The following describes two proteins that form a bound complex.

Sequence of protein 2:
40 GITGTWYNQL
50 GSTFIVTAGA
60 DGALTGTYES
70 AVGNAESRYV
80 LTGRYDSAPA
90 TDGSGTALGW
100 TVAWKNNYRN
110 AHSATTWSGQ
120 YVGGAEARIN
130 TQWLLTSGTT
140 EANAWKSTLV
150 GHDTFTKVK

Sequence of protein 1:
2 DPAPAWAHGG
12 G

Interface contacts:
Residue L134 in protein 2 interacts with residue P3 in protein 1 (closest heavy-atom distance 4.0 Å).
Residue L134 in protein 2 contacts residue A4 in protein 1 (closest heavy-atom distance 3.8 Å).
Residue G150 in protein 2 interacts with residue G11 in protein 1 (closest heavy-atom distance 3.3 Å).
Residue W132 in protein 2 interacts with residue H9 in protein 1 (closest heavy-atom distance 3.7 Å).
Residue L134 in protein 2 is in contact with residue H9 in protein 1 (closest heavy-atom distance 3.8 Å).
Residue S69 in protein 2 contacts residue W7 in protein 1 (closest heavy-atom distance 3.6 Å).
Residue T114 in protein 2 is in contact with residue H9 in protein 1 (closest heavy-atom distance 2.7 Å).
Residue H151 in protein 2 interacts with residue G12 in protein 1 (closest heavy-atom distance 4.2 Å).
Residue W132 in protein 2 contacts residue G10 in protein 1 (closest heavy-atom distance 4.4 Å).
Residue S51 in protein 2 contacts residue A8 in protein 1 (closest heavy-atom distance 4.4 Å).
Residue G150 in protein 2 is in contact with residue G12 in protein 1 (closest heavy-atom distance 3.9 Å).
Residue N47 in protein 2 is in contact with residue W7 in protein 1 (closest heavy-atom distance 3.4 Å).
Residue A110 in protein 2 interacts with residue A4 in protein 1 (closest heavy-atom distance 4.2 Å).
Residue E68 in protein 2 interacts with residue W7 in protein 1 (closest heavy-atom distance 3.3 Å).
Residue S112 in protein 2 interacts with residue P3 in protein 1 (closest heavy-atom distance 2.8 Å).
Residue D152 in protein 2 contacts residue G11 in protein 1 (closest heavy-atom distance 4.6 Å).
Residue D152 in protein 2 contacts residue A8 in protein 1 (closest heavy-atom distance 4.2 Å).
Residue A110 in protein 2 contacts residue P3 in protein 1 (closest heavy-atom distance 3.5 Å).
Residue Y78 in protein 2 contacts residue P5 in protein 1 (closest heavy-atom distance 4.1 Å).
Residue D152 in protein 2 is in contact with residue G10 in protein 1 (closest heavy-atom distance 3.0 Å).
Residue L49 in protein 2 interacts with residue A6 in protein 1 (closest heavy-atom distance 4.6 Å).
Residue W116 in protein 2 contacts residue H9 in protein 1 (closest heavy-atom distance 4.6 Å).
Residue V149 in protein 2 interacts with residue G11 in protein 1 (closest heavy-atom distance 5.0 Å).
Residue S112 in protein 2 contacts residue A4 in protein 1 (closest heavy-atom distance 3.8 Å).
Residue S51 in protein 2 contacts residue W7 in protein 1 (closest heavy-atom distance 2.7 Å).
Residue S136 in protein 2 is in contact with residue P3 in protein 1 (closest heavy-atom distance 3.8 Å).
Residue L49 in protein 2 contacts residue G10 in protein 1 (closest heavy-atom distance 4.8 Å).
Residue Y67 in protein 2 is in contact with residue H9 in protein 1 (closest heavy-atom distance 4.8 Å).
Residue W132 in protein 2 is in contact with residue G12 in protein 1 (closest heavy-atom distance 4.7 Å).
Residue Y67 in protein 2 interacts with residue A8 in protein 1 (closest heavy-atom distance 3.2 Å).
Residue W103 in protein 2 contacts residue A4 in protein 1 (closest heavy-atom distance 3.5 Å).
Residue W103 in protein 2 contacts residue A8 in protein 1 (closest heavy-atom distance 3.3 Å).
Residue H151 in protein 2 is in contact with residue G11 in protein 1 (closest heavy-atom distance 2.9 Å).
Residue D152 in protein 2 contacts residue H9 in protein 1 (closest heavy-atom distance 4.1 Å).
Residue N47 in protein 2 interacts with residue A8 in protein 1 (closest heavy-atom distance 4.6 Å).
Residue W103 in protein 2 is in contact with residue P5 in protein 1 (closest heavy-atom distance 3.6 Å).
Residue N47 in protein 2 contacts residue G10 in protein 1 (closest heavy-atom distance 4.0 Å).
Residue Y78 in protein 2 interacts with residue W7 in protein 1 (closest heavy-atom distance 4.1 Å).
Residue L49 in protein 2 interacts with residue W7 in protein 1 (closest heavy-atom distance 3.9 Å).
Residue W132 in protein 2 contacts residue G11 in protein 1 (closest heavy-atom distance 3.4 Å).
Residue N47 in protein 2 contacts residue H9 in protein 1 (closest heavy-atom distance 4.7 Å).
Residue Y67 in protein 2 is in contact with residue W7 in protein 1 (closest heavy-atom distance 3.8 Å).
Residue W103 in protein 2 interacts with residue H9 in protein 1 (closest heavy-atom distance 3.5 Å).
Residue V149 in protein 2 interacts with residue G12 in protein 1 (closest heavy-atom distance 3.4 Å).
Residue L148 in protein 2 interacts with residue P3 in protein 1 (closest heavy-atom distance 3.7 Å).
Residue W116 in protein 2 contacts residue A8 in protein 1 (closest heavy-atom distance 3.6 Å).
Residue T114 in protein 2 is in contact with residue A4 in protein 1 (closest heavy-atom distance 4.9 Å).
Residue S76 in protein 2 contacts residue W7 in protein 1 (closest heavy-atom distance 3.0 Å).
Residue H151 in protein 2 contacts residue G10 in protein 1 (closest heavy-atom distance 4.0 Å).
Residue W103 in protein 2 contacts residue W7 in protein 1 (closest heavy-atom distance 4.2 Å).
Residue H151 in protein 2 contacts residue H9 in protein 1 (closest heavy-atom distance 4.7 Å).